Sequence of chain A:
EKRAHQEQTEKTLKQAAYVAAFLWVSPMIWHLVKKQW

The following describes two proteins that form a bound complex.

Residue-level contacts at the interface:
Residue Q203 in chain B interacts with residue L35 in chain A (closest heavy-atom distance 3.6 Å).
Residue L48 in chain B interacts with residue M40 in chain A (closest heavy-atom distance 3.6 Å).
Residue L213 in chain B contacts residue A28 in chain A (closest heavy-atom distance 4.1 Å).
Residue H51 in chain B interacts with residue L44 in chain A (closest heavy-atom distance 3.9 Å).
Residue Y217 in chain B interacts with residue Q18 in chain A (closest heavy-atom distance 4.2 Å).
Residue V230 in chain B is in contact with residue T24 in chain A (closest heavy-atom distance 3.9 Å).
Residue P225 in chain B interacts with residue H17 in chain A (closest heavy-atom distance 3.6 Å).
Residue T206 in chain B interacts with residue K46 in chain A (closest heavy-atom distance 4.8 Å).
Residue Y217 in chain B is in contact with residue L25 in chain A (closest heavy-atom distance 4.6 Å).
Residue Q203 in chain B is in contact with residue W36 in chain A (closest heavy-atom distance 4.1 Å).
Residue P225 in chain B is in contact with residue K14 in chain A (closest heavy-atom distance 3.7 Å).
Residue F201 in chain B is in contact with residue W36 in chain A (closest heavy-atom distance 4.5 Å).
Residue R52 in chain B is in contact with residue V37 in chain A (closest heavy-atom distance 4.3 Å).
Residue L213 in chain B is in contact with residue A32 in chain A (closest heavy-atom distance 3.7 Å).
Residue T215 in chain B is in contact with residue A28 in chain A (closest heavy-atom distance 3.6 Å).
Residue V205 in chain B is in contact with residue S38 in chain A (closest heavy-atom distance 3.4 Å).
Residue A228 in chain B interacts with residue L25 in chain A (closest heavy-atom distance 4.1 Å).
Residue F201 in chain B contacts residue A32 in chain A (closest heavy-atom distance 4.0 Å).
Residue G226 in chain B is in contact with residue Q18 in chain A (closest heavy-atom distance 4.9 Å).
Residue V230 in chain B contacts residue A28 in chain A (closest heavy-atom distance 3.7 Å).
Residue V205 in chain B is in contact with residue P39 in chain A (closest heavy-atom distance 3.7 Å).
Residue P225 in chain B is in contact with residue Q18 in chain A (closest heavy-atom distance 3.3 Å).
Residue V205 in chain B is in contact with residue L35 in chain A (closest heavy-atom distance 4.7 Å).
Residue G226 in chain B interacts with residue H17 in chain A (closest heavy-atom distance 3.8 Å).
Residue R52 in chain B interacts with residue P39 in chain A (closest heavy-atom distance 3.4 Å).
Residue R52 in chain B is in contact with residue M40 in chain A (closest heavy-atom distance 4.0 Å).
Residue L211 in chain B interacts with residue L35 in chain A (closest heavy-atom distance 3.9 Å).
Residue Y217 in chain B interacts with residue T21 in chain A (closest heavy-atom distance 4.6 Å).
Residue D227 in chain B contacts residue H17 in chain A (closest heavy-atom distance 4.2 Å).
Residue V205 in chain B interacts with residue W42 in chain A (closest heavy-atom distance 4.2 Å).
Residue L57 in chain B is in contact with residue P39 in chain A (closest heavy-atom distance 4.4 Å).
Residue L55 in chain B contacts residue H43 in chain A (closest heavy-atom distance 3.5 Å).
Residue H51 in chain B is in contact with residue M40 in chain A (closest heavy-atom distance 3.9 Å).
Residue Y232 in chain B interacts with residue V31 in chain A (closest heavy-atom distance 4.4 Å).
Residue G226 in chain B is in contact with residue T21 in chain A (closest heavy-atom distance 3.3 Å).
Residue G212 in chain B interacts with residue L35 in chain A (closest heavy-atom distance 4.0 Å).
Residue R52 in chain B is in contact with residue W36 in chain A (closest heavy-atom distance 3.0 Å).
Residue T44 in chain B contacts residue M40 in chain A (closest heavy-atom distance 4.5 Å).
Residue H51 in chain B is in contact with residue H43 in chain A (closest heavy-atom distance 3.8 Å).
Residue L213 in chain B is in contact with residue V31 in chain A (closest heavy-atom distance 3.8 Å).
Residue A228 in chain B interacts with residue T24 in chain A (closest heavy-atom distance 4.1 Å).
Residue T206 in chain B contacts residue W42 in chain A (closest heavy-atom distance 4.4 Å).
Residue Q203 in chain B contacts residue P39 in chain A (closest heavy-atom distance 4.0 Å).
Residue L55 in chain B interacts with residue P39 in chain A (closest heavy-atom distance 3.9 Å).
Residue D227 in chain B contacts residue T21 in chain A (closest heavy-atom distance 3.9 Å).
Residue F201 in chain B interacts with residue L35 in chain A (closest heavy-atom distance 4.3 Å).
Residue S204 in chain B is in contact with residue P39 in chain A (closest heavy-atom distance 3.7 Å).
Residue L213 in chain B interacts with residue L35 in chain A (closest heavy-atom distance 3.8 Å).
Residue A228 in chain B contacts residue T21 in chain A (closest heavy-atom distance 3.9 Å).
Residue T215 in chain B is in contact with residue L25 in chain A (closest heavy-atom distance 3.7 Å).

Sequence of chain B:
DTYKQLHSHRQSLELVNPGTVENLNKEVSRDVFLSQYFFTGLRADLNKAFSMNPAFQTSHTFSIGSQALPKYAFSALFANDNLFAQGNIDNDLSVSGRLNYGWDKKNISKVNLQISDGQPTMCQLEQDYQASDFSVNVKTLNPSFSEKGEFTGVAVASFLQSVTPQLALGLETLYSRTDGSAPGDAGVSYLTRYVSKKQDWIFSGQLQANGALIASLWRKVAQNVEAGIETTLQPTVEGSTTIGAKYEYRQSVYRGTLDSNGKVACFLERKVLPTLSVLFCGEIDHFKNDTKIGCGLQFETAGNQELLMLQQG